Sequence of protein 2:
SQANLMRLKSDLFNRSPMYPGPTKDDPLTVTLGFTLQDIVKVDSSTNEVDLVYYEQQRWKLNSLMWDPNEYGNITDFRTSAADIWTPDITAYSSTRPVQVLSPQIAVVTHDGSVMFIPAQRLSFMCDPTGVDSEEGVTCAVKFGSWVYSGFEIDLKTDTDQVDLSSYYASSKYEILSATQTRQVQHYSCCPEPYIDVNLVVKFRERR

Sequence of protein 1:
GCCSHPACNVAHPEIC

These two protein chains interact to form a complex.

Interface contacts:
Residue Y92 in protein 2 is in contact with residue P6 in protein 1 (closest heavy-atom distance 4.1 Å).
Residue W146 in protein 2 interacts with residue P6 in protein 1 (closest heavy-atom distance 3.6 Å).
Residue E192 in protein 2 is in contact with residue H12 in protein 1 (closest heavy-atom distance 2.5 Å).
Residue Y92 in protein 2 is in contact with residue H5 in protein 1 (closest heavy-atom distance 3.6 Å).
Residue Y194 in protein 2 contacts residue A7 in protein 1 (closest heavy-atom distance 3.7 Å).
Residue S145 in protein 2 contacts residue H5 in protein 1 (closest heavy-atom distance 4.7 Å).
Residue E192 in protein 2 is in contact with residue C8 in protein 1 (closest heavy-atom distance 4.8 Å).
Residue Y187 in protein 2 contacts residue G1 in protein 1 (closest heavy-atom distance 3.8 Å).
Residue Y187 in protein 2 contacts residue H5 in protein 1 (closest heavy-atom distance 3.6 Å).
Residue C189 in protein 2 interacts with residue I15 in protein 1 (closest heavy-atom distance 3.5 Å).
Residue V147 in protein 2 is in contact with residue A7 in protein 1 (closest heavy-atom distance 3.9 Å).
Residue Y148 in protein 2 is in contact with residue A7 in protein 1 (closest heavy-atom distance 3.9 Å).
Residue Y187 in protein 2 contacts residue C2 in protein 1 (closest heavy-atom distance 4.0 Å).
Residue C190 in protein 2 is in contact with residue I15 in protein 1 (closest heavy-atom distance 3.8 Å).
Residue W146 in protein 2 interacts with residue A7 in protein 1 (closest heavy-atom distance 3.4 Å).
Residue C190 in protein 2 interacts with residue H12 in protein 1 (closest heavy-atom distance 3.5 Å).
Residue S149 in protein 2 contacts residue A7 in protein 1 (closest heavy-atom distance 4.7 Å).
Residue Y194 in protein 2 contacts residue H12 in protein 1 (closest heavy-atom distance 4.1 Å).
Residue E192 in protein 2 is in contact with residue A11 in protein 1 (closest heavy-atom distance 4.6 Å).
Residue Y187 in protein 2 interacts with residue C8 in protein 1 (closest heavy-atom distance 4.8 Å).
Residue C189 in protein 2 is in contact with residue C8 in protein 1 (closest heavy-atom distance 4.6 Å).
Residue Y194 in protein 2 is in contact with residue A11 in protein 1 (closest heavy-atom distance 3.9 Å).
Residue S145 in protein 2 is in contact with residue A7 in protein 1 (closest heavy-atom distance 4.4 Å).
Residue C190 in protein 2 interacts with residue C8 in protein 1 (closest heavy-atom distance 4.2 Å).
Residue Y194 in protein 2 contacts residue C8 in protein 1 (closest heavy-atom distance 3.2 Å).
Residue V147 in protein 2 interacts with residue V10 in protein 1 (closest heavy-atom distance 4.7 Å).
Residue Y194 in protein 2 interacts with residue H5 in protein 1 (closest heavy-atom distance 3.3 Å).
Residue C189 in protein 2 interacts with residue C2 in protein 1 (closest heavy-atom distance 4.3 Å).